The following describes two proteins that form a bound complex.

Sequence of the second protein:
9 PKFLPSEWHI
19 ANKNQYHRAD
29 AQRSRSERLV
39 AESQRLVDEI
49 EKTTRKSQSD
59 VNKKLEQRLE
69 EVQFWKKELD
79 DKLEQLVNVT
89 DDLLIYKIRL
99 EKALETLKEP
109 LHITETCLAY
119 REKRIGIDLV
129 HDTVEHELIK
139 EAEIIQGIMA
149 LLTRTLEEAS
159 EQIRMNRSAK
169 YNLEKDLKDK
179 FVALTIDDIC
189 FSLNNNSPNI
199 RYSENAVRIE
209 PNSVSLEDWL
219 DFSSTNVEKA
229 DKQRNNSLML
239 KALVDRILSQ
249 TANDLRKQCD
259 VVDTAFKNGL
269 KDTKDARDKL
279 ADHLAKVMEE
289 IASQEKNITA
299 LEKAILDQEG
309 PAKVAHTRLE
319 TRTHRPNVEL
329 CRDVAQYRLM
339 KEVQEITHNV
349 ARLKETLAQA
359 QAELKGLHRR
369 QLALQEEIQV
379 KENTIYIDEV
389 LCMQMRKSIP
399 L

Sequence of the first protein:
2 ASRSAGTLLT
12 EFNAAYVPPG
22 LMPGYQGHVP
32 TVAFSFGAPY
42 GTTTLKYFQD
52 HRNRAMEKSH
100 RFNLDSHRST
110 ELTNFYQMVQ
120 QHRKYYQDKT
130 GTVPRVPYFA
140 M

Interface contacts:
Residue A148 in the second protein contacts residue F138 in the first protein (closest heavy-atom distance 4.1 Å).
Residue K138 in the second protein interacts with residue D127 in the first protein (closest heavy-atom distance 2.9 Å).
Residue L370 in the second protein contacts residue F13 in the first protein (closest heavy-atom distance 4.0 Å).
Residue L149 in the second protein interacts with residue F138 in the first protein (closest heavy-atom distance 3.8 Å).
Residue I142 in the second protein contacts residue Y125 in the first protein (closest heavy-atom distance 3.5 Å).
Residue I146 in the second protein contacts residue Y125 in the first protein (closest heavy-atom distance 3.5 Å).
Residue N233 in the second protein interacts with residue R100 in the first protein (closest heavy-atom distance 3.0 Å).
Residue Q160 in the second protein interacts with residue R107 in the first protein (closest heavy-atom distance 2.8 Å).
Residue E226 in the second protein contacts residue N102 in the first protein (closest heavy-atom distance 3.3 Å).
Residue D229 in the second protein is in contact with residue N102 in the first protein (closest heavy-atom distance 3.4 Å).
Residue H134 in the second protein contacts residue H61 in the first protein (closest heavy-atom distance 2.8 Å).
Residue H129 in the second protein is in contact with residue K59 in the first protein (closest heavy-atom distance 3.4 Å).
Residue L241 in the second protein contacts residue L111 in the first protein (closest heavy-atom distance 3.8 Å).
Residue K138 in the second protein interacts with residue Y125 in the first protein (closest heavy-atom distance 4.1 Å).
Residue I137 in the second protein interacts with residue E58 in the first protein (closest heavy-atom distance 3.3 Å).
Residue N234 in the second protein is in contact with residue L111 in the first protein (closest heavy-atom distance 4.3 Å).
Residue A148 in the second protein interacts with residue M140 in the first protein (closest heavy-atom distance 3.6 Å).
Residue H134 in the second protein contacts residue S60 in the first protein (closest heavy-atom distance 3.2 Å).
Residue K230 in the second protein interacts with residue L103 in the first protein (closest heavy-atom distance 4.0 Å).
Residue I245 in the second protein is in contact with residue F114 in the first protein (closest heavy-atom distance 4.2 Å).
Residue E141 in the second protein is in contact with residue Y125 in the first protein (closest heavy-atom distance 4.3 Å).
Residue R152 in the second protein is in contact with residue Y137 in the first protein (closest heavy-atom distance 3.6 Å).
Residue N234 in the second protein is in contact with residue D104 in the first protein (closest heavy-atom distance 3.4 Å).
Residue H134 in the second protein is in contact with residue K128 in the first protein (closest heavy-atom distance 3.1 Å).
Residue E156 in the second protein contacts residue R107 in the first protein (closest heavy-atom distance 3.9 Å).
Residue A371 in the second protein interacts with residue F13 in the first protein (closest heavy-atom distance 3.6 Å).
Residue K230 in the second protein interacts with residue N102 in the first protein (closest heavy-atom distance 3.3 Å).
Residue D252 in the second protein contacts residue R122 in the first protein (closest heavy-atom distance 3.3 Å).
Residue L149 in the second protein is in contact with residue Y125 in the first protein (closest heavy-atom distance 4.2 Å).
Residue M163 in the second protein interacts with residue R107 in the first protein (closest heavy-atom distance 3.5 Å).
Residue E133 in the second protein interacts with residue E58 in the first protein (closest heavy-atom distance 4.2 Å).
Residue E141 in the second protein contacts residue S60 in the first protein (closest heavy-atom distance 4.1 Å).
Residue L238 in the second protein contacts residue L111 in the first protein (closest heavy-atom distance 3.8 Å).
Residue E133 in the second protein is in contact with residue M57 in the first protein (closest heavy-atom distance 3.7 Å).
Residue N233 in the second protein contacts residue N102 in the first protein (closest heavy-atom distance 4.0 Å).
Residue R152 in the second protein contacts residue F114 in the first protein (closest heavy-atom distance 3.8 Å).
Residue A148 in the second protein contacts residue H121 in the first protein (closest heavy-atom distance 4.2 Å).
Residue R152 in the second protein is in contact with residue A139 in the first protein (closest heavy-atom distance 3.1 Å).
Residue R367 in the second protein is in contact with residue F13 in the first protein (closest heavy-atom distance 3.5 Å).
Residue E156 in the second protein contacts residue F114 in the first protein (closest heavy-atom distance 3.1 Å).
Residue R152 in the second protein contacts residue F138 in the first protein (closest heavy-atom distance 3.6 Å).
Residue E156 in the second protein contacts residue L111 in the first protein (closest heavy-atom distance 3.1 Å).
Residue N234 in the second protein contacts residue R107 in the first protein (closest heavy-atom distance 3.4 Å).
Residue G145 in the second protein interacts with residue H121 in the first protein (closest heavy-atom distance 3.2 Å).
Residue Q248 in the second protein contacts residue V118 in the first protein (closest heavy-atom distance 4.2 Å).
Residue L241 in the second protein is in contact with residue Y115 in the first protein (closest heavy-atom distance 4.2 Å).
Residue D252 in the second protein is in contact with residue Q126 in the first protein (closest heavy-atom distance 2.5 Å).
Residue I125 in the second protein contacts residue T11 in the first protein (closest heavy-atom distance 4.2 Å).
Residue L149 in the second protein is in contact with residue V118 in the first protein (closest heavy-atom distance 3.7 Å).
Residue Q248 in the second protein interacts with residue R122 in the first protein (closest heavy-atom distance 3.2 Å).
Residue I137 in the second protein is in contact with residue S60 in the first protein (closest heavy-atom distance 3.5 Å).
Residue H129 in the second protein interacts with residue M57 in the first protein (closest heavy-atom distance 3.1 Å).
Residue G145 in the second protein contacts residue Y125 in the first protein (closest heavy-atom distance 4.0 Å).
Residue M237 in the second protein is in contact with residue L111 in the first protein (closest heavy-atom distance 3.7 Å).
Residue T153 in the second protein is in contact with residue F114 in the first protein (closest heavy-atom distance 3.6 Å).
Residue L149 in the second protein interacts with residue H121 in the first protein (closest heavy-atom distance 4.1 Å).
Residue D252 in the second protein interacts with residue Y125 in the first protein (closest heavy-atom distance 3.5 Å).
Residue R244 in the second protein is in contact with residue Y115 in the first protein (closest heavy-atom distance 4.3 Å).
Residue E374 in the second protein is in contact with residue F13 in the first protein (closest heavy-atom distance 4.3 Å).
Residue E135 in the second protein is in contact with residue K128 in the first protein (closest heavy-atom distance 4.3 Å).